Interface contacts:
Residue P145 in protein 1 contacts residue G107 in protein 2 (closest heavy-atom distance 3.0 Å).
Residue K146 in protein 1 is in contact with residue S106 in protein 2 (closest heavy-atom distance 3.6 Å).
Residue P154 in protein 1 interacts with residue T253 in protein 2 (closest heavy-atom distance 3.4 Å).
Residue E150 in protein 1 interacts with residue G107 in protein 2 (closest heavy-atom distance 2.9 Å).
Residue P149 in protein 1 is in contact with residue S106 in protein 2 (closest heavy-atom distance 3.7 Å).
Residue I164 in protein 1 interacts with residue S106 in protein 2 (closest heavy-atom distance 3.8 Å).
Residue D21 in protein 1 contacts residue C44 in protein 2 (closest heavy-atom distance 3.7 Å).
Residue T20 in protein 1 is in contact with residue H211 in protein 2 (closest heavy-atom distance 3.5 Å).
Residue G29 in protein 1 is in contact with residue F66 in protein 2 (closest heavy-atom distance 3.7 Å).
Residue T20 in protein 1 is in contact with residue Y58 in protein 2 (closest heavy-atom distance 3.2 Å).
Residue P149 in protein 1 contacts residue G105 in protein 2 (closest heavy-atom distance 3.4 Å).
Residue A25 in protein 1 contacts residue D42 in protein 2 (closest heavy-atom distance 3.7 Å).
Residue S33 in protein 1 interacts with residue P67 in protein 2 (closest heavy-atom distance 3.5 Å).
Residue P149 in protein 1 is in contact with residue G107 in protein 2 (closest heavy-atom distance 3.8 Å).
Residue T155 in protein 1 interacts with residue F254 in protein 2 (closest heavy-atom distance 3.8 Å).
Residue W50 in protein 1 is in contact with residue A280 in protein 2 (closest heavy-atom distance 3.4 Å).
Residue D16 in protein 1 interacts with residue P212 in protein 2 (closest heavy-atom distance 3.3 Å).
Residue T80 in protein 1 is in contact with residue T253 in protein 2 (closest heavy-atom distance 2.7 Å).
Residue A25 in protein 1 contacts residue F66 in protein 2 (closest heavy-atom distance 3.4 Å).
Residue E153 in protein 1 interacts with residue A99 in protein 2 (closest heavy-atom distance 3.0 Å).
Residue S33 in protein 1 interacts with residue F66 in protein 2 (closest heavy-atom distance 3.8 Å).
Residue H168 in protein 1 interacts with residue S106 in protein 2 (closest heavy-atom distance 2.9 Å).
Residue T155 in protein 1 interacts with residue Y266 in protein 2 (closest heavy-atom distance 3.7 Å).
Residue D21 in protein 1 is in contact with residue V43 in protein 2 (closest heavy-atom distance 3.5 Å).
Residue Q151 in protein 1 contacts residue Q102 in protein 2 (closest heavy-atom distance 2.9 Å).
Residue I148 in protein 1 interacts with residue S106 in protein 2 (closest heavy-atom distance 3.5 Å).
Residue Y32 in protein 1 interacts with residue V41 in protein 2 (closest heavy-atom distance 3.7 Å).
Residue D21 in protein 1 contacts residue Y58 in protein 2 (closest heavy-atom distance 3.6 Å).
Residue E153 in protein 1 is in contact with residue G98 in protein 2 (closest heavy-atom distance 3.5 Å).
Residue S33 in protein 1 is in contact with residue F65 in protein 2 (closest heavy-atom distance 3.4 Å).
Residue R159 in protein 1 interacts with residue F65 in protein 2 (closest heavy-atom distance 3.4 Å).
Residue P154 in protein 1 interacts with residue P252 in protein 2 (closest heavy-atom distance 3.2 Å).
Residue I148 in protein 1 is in contact with residue G107 in protein 2 (closest heavy-atom distance 3.1 Å).
Residue S23 in protein 1 contacts residue R270 in protein 2 (closest heavy-atom distance 3.6 Å).
Residue G29 in protein 1 contacts residue F65 in protein 2 (closest heavy-atom distance 2.8 Å).
Residue T155 in protein 1 interacts with residue P252 in protein 2 (closest heavy-atom distance 3.6 Å).
Residue Q26 in protein 1 contacts residue R270 in protein 2 (closest heavy-atom distance 3.4 Å).
Residue I164 in protein 1 interacts with residue G105 in protein 2 (closest heavy-atom distance 3.8 Å).
Residue W50 in protein 1 interacts with residue F213 in protein 2 (closest heavy-atom distance 3.7 Å).
Residue D22 in protein 1 is in contact with residue V43 in protein 2 (closest heavy-atom distance 3.6 Å).
Residue D37 in protein 1 interacts with residue R8 in protein 2 (closest heavy-atom distance 3.2 Å).
Residue A25 in protein 1 contacts residue V43 in protein 2 (closest heavy-atom distance 3.8 Å).
Residue Q26 in protein 1 contacts residue F65 in protein 2 (closest heavy-atom distance 3.4 Å).
Residue T19 in protein 1 interacts with residue S46 in protein 2 (closest heavy-atom distance 3.6 Å).
Residue T82 in protein 1 is in contact with residue A255 in protein 2 (closest heavy-atom distance 3.8 Å).
Residue S33 in protein 1 interacts with residue R112 in protein 2 (closest heavy-atom distance 2.9 Å).
Residue P36 in protein 1 contacts residue R8 in protein 2 (closest heavy-atom distance 3.5 Å).
Residue D22 in protein 1 interacts with residue Y58 in protein 2 (closest heavy-atom distance 3.3 Å).
Residue I34 in protein 1 interacts with residue F110 in protein 2 (closest heavy-atom distance 3.7 Å).
Residue P49 in protein 1 contacts residue F213 in protein 2 (closest heavy-atom distance 3.7 Å).
Residue D16 in protein 1 is in contact with residue F213 in protein 2 (closest heavy-atom distance 3.3 Å).
Residue D22 in protein 1 contacts residue R270 in protein 2 (closest heavy-atom distance 2.9 Å).
Residue L30 in protein 1 is in contact with residue F65 in protein 2 (closest heavy-atom distance 3.1 Å).
Residue D21 in protein 1 interacts with residue R270 in protein 2 (closest heavy-atom distance 3.2 Å).
Residue L17 in protein 1 contacts residue P212 in protein 2 (closest heavy-atom distance 3.6 Å).
Residue T80 in protein 1 contacts residue F254 in protein 2 (closest heavy-atom distance 3.7 Å).
Residue W50 in protein 1 is in contact with residue A279 in protein 2 (closest heavy-atom distance 3.4 Å).
Residue T155 in protein 1 is in contact with residue S269 in protein 2 (closest heavy-atom distance 3.5 Å).
Residue E153 in protein 1 contacts residue S269 in protein 2 (closest heavy-atom distance 3.5 Å).
Residue V147 in protein 1 interacts with residue S106 in protein 2 (closest heavy-atom distance 3.7 Å).

This data describes a binding interaction between two proteins.

Sequence of protein 1:
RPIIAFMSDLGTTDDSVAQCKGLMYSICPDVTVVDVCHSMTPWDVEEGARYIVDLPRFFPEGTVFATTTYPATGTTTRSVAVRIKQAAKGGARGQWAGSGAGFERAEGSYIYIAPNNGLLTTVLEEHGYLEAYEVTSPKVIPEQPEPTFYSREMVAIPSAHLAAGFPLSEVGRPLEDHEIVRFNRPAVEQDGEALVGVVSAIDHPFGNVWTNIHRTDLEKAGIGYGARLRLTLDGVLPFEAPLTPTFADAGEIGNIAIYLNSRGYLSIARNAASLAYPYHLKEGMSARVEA

Sequence of protein 2:
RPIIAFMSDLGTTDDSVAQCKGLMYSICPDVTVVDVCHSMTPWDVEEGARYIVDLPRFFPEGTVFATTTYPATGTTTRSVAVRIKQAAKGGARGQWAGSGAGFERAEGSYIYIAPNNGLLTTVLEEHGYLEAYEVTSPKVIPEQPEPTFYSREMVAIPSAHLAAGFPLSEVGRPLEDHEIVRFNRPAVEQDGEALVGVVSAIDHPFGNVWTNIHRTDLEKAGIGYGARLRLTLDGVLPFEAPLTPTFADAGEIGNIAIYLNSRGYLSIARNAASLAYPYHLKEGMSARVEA